Sequence of protein 2:
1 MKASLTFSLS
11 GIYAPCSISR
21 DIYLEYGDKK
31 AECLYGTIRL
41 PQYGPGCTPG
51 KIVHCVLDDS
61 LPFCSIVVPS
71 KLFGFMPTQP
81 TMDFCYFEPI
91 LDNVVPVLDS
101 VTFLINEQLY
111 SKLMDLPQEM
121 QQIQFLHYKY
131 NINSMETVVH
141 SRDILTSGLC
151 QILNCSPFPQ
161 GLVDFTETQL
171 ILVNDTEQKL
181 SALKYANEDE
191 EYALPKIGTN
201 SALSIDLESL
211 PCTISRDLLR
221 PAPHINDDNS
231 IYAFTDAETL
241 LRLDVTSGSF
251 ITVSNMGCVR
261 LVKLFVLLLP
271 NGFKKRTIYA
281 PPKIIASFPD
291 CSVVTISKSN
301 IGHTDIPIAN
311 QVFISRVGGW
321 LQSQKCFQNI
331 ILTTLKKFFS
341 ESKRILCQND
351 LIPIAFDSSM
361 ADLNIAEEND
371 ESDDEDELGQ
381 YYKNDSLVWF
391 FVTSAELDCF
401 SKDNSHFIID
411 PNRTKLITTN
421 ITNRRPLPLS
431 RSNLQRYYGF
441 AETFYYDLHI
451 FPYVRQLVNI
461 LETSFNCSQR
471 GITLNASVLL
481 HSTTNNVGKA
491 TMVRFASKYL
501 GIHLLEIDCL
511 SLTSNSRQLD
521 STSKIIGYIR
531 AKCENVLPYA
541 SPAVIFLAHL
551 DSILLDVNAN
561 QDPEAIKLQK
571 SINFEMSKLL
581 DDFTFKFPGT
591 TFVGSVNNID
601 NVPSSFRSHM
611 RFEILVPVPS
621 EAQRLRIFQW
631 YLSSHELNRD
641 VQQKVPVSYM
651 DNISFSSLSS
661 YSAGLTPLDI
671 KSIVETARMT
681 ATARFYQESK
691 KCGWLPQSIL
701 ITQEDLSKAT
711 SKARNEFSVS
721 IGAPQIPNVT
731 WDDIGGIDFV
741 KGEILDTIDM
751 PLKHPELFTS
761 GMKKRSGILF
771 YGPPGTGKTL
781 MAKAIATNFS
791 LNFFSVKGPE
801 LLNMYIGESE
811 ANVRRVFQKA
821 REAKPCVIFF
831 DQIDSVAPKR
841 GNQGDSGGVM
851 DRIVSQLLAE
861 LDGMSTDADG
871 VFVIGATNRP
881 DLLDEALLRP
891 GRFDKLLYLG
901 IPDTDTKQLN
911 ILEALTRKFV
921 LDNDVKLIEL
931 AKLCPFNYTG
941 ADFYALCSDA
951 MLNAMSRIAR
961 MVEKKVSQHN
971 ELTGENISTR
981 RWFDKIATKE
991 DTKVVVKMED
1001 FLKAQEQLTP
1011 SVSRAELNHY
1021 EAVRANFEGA

This data describes a binding interaction between two proteins.

Contacts between the two chains:
Residue N154 in protein 2 is in contact with residue Q767 in protein 1 (closest heavy-atom distance 3.4 Å).
Residue T463 in protein 2 interacts with residue L458 in protein 1 (closest heavy-atom distance 3.1 Å).
Residue P890 in protein 2 interacts with residue S803 in protein 1 (closest heavy-atom distance 3.1 Å).
Residue A476 in protein 2 contacts residue Y454 in protein 1 (closest heavy-atom distance 3.1 Å).
Residue R852 in protein 2 interacts with residue L568 in protein 1 (closest heavy-atom distance 3.5 Å).
Residue H754 in protein 2 contacts residue L729 in protein 1 (closest heavy-atom distance 3.5 Å).
Residue E885 in protein 2 is in contact with residue E808 in protein 1 (closest heavy-atom distance 2.9 Å).
Residue F758 in protein 2 contacts residue Y718 in protein 1 (closest heavy-atom distance 3.5 Å).
Residue D894 in protein 2 contacts residue K801 in protein 1 (closest heavy-atom distance 3.5 Å).
Residue I472 in protein 2 contacts residue Q420 in protein 1 (closest heavy-atom distance 3.3 Å).
Residue L757 in protein 2 is in contact with residue T785 in protein 1 (closest heavy-atom distance 3.2 Å).
Residue L153 in protein 2 interacts with residue V771 in protein 1 (closest heavy-atom distance 3.7 Å).
Residue S855 in protein 2 contacts residue S601 in protein 1 (closest heavy-atom distance 3.6 Å).
Residue M762 in protein 2 is in contact with residue K689 in protein 1 (closest heavy-atom distance 3.4 Å).
Residue K578 in protein 2 contacts residue T293 in protein 1 (closest heavy-atom distance 3.2 Å).
Residue P890 in protein 2 interacts with residue A711 in protein 1 (closest heavy-atom distance 3.6 Å).
Residue R840 in protein 2 interacts with residue E598 in protein 1 (closest heavy-atom distance 2.8 Å).
Residue K764 in protein 2 contacts residue Y718 in protein 1 (closest heavy-atom distance 3.5 Å).
Residue I599 in protein 2 interacts with residue R484 in protein 1 (closest heavy-atom distance 3.1 Å).
Residue T102 in protein 2 interacts with residue Q767 in protein 1 (closest heavy-atom distance 3.0 Å).
Residue S608 in protein 2 contacts residue I447 in protein 1 (closest heavy-atom distance 3.3 Å).
Residue K895 in protein 2 is in contact with residue E799 in protein 1 (closest heavy-atom distance 3.5 Å).
Residue E462 in protein 2 is in contact with residue L458 in protein 1 (closest heavy-atom distance 3.4 Å).
Residue S608 in protein 2 interacts with residue S481 in protein 1 (closest heavy-atom distance 3.6 Å).
Residue A1030 in protein 2 contacts residue T800 in protein 1 (closest heavy-atom distance 3.6 Å).
Residue D867 in protein 2 is in contact with residue E491 in protein 1 (closest heavy-atom distance 2.6 Å).
Residue E177 in protein 2 interacts with residue N743 in protein 1 (closest heavy-atom distance 3.6 Å).
Residue N459 in protein 2 interacts with residue E459 in protein 1 (closest heavy-atom distance 3.4 Å).
Residue N475 in protein 2 interacts with residue Y454 in protein 1 (closest heavy-atom distance 3.4 Å).
Residue I806 in protein 2 interacts with residue N569 in protein 1 (closest heavy-atom distance 3.2 Å).
Residue R765 in protein 2 is in contact with residue Y718 in protein 1 (closest heavy-atom distance 3.5 Å).
Residue I171 in protein 2 interacts with residue T764 in protein 1 (closest heavy-atom distance 3.5 Å).
Residue E119 in protein 2 interacts with residue N750 in protein 1 (closest heavy-atom distance 3.0 Å).
Residue F574 in protein 2 contacts residue E292 in protein 1 (closest heavy-atom distance 3.4 Å).
Residue Q856 in protein 2 interacts with residue G564 in protein 1 (closest heavy-atom distance 3.4 Å).
Residue N459 in protein 2 contacts residue L458 in protein 1 (closest heavy-atom distance 3.7 Å).
Residue E613 in protein 2 contacts residue T479 in protein 1 (closest heavy-atom distance 3.5 Å).
Residue L474 in protein 2 contacts residue Y454 in protein 1 (closest heavy-atom distance 2.3 Å).
Residue L172 in protein 2 contacts residue F747 in protein 1 (closest heavy-atom distance 3.0 Å).
Residue V173 in protein 2 contacts residue E745 in protein 1 (closest heavy-atom distance 3.4 Å).
Residue K567 in protein 2 is in contact with residue A329 in protein 1 (closest heavy-atom distance 2.7 Å).
Residue F612 in protein 2 interacts with residue Y454 in protein 1 (closest heavy-atom distance 3.4 Å).
Residue M864 in protein 2 is in contact with residue T489 in protein 1 (closest heavy-atom distance 3.1 Å).
Residue R611 in protein 2 interacts with residue I447 in protein 1 (closest heavy-atom distance 3.7 Å).
Residue K763 in protein 2 is in contact with residue Y718 in protein 1 (closest heavy-atom distance 3.0 Å).
Residue L757 in protein 2 is in contact with residue V725 in protein 1 (closest heavy-atom distance 3.5 Å).
Residue K567 in protein 2 contacts residue E292 in protein 1 (closest heavy-atom distance 3.6 Å).
Residue L757 in protein 2 contacts residue Y721 in protein 1 (closest heavy-atom distance 3.1 Å).
Residue R607 in protein 2 interacts with residue R484 in protein 1 (closest heavy-atom distance 3.2 Å).
Residue Q856 in protein 2 contacts residue P565 in protein 1 (closest heavy-atom distance 3.6 Å).
Residue N560 in protein 2 contacts residue F571 in protein 1 (closest heavy-atom distance 3.3 Å).
Residue V602 in protein 2 is in contact with residue R484 in protein 1 (closest heavy-atom distance 3.6 Å).
Residue D651 in protein 2 is in contact with residue V770 in protein 1 (closest heavy-atom distance 3.5 Å).
Residue L170 in protein 2 is in contact with residue I749 in protein 1 (closest heavy-atom distance 3.0 Å).
Residue Q169 in protein 2 is in contact with residue N750 in protein 1 (closest heavy-atom distance 3.2 Å).
Residue S865 in protein 2 is in contact with residue E491 in protein 1 (closest heavy-atom distance 2.8 Å).
Residue E808 in protein 2 contacts residue K570 in protein 1 (closest heavy-atom distance 3.3 Å).
Residue L474 in protein 2 interacts with residue F453 in protein 1 (closest heavy-atom distance 3.5 Å).
Residue N174 in protein 2 contacts residue E745 in protein 1 (closest heavy-atom distance 3.2 Å).
Residue Q169 in protein 2 contacts residue L760 in protein 1 (closest heavy-atom distance 3.3 Å).

Sequence of protein 1:
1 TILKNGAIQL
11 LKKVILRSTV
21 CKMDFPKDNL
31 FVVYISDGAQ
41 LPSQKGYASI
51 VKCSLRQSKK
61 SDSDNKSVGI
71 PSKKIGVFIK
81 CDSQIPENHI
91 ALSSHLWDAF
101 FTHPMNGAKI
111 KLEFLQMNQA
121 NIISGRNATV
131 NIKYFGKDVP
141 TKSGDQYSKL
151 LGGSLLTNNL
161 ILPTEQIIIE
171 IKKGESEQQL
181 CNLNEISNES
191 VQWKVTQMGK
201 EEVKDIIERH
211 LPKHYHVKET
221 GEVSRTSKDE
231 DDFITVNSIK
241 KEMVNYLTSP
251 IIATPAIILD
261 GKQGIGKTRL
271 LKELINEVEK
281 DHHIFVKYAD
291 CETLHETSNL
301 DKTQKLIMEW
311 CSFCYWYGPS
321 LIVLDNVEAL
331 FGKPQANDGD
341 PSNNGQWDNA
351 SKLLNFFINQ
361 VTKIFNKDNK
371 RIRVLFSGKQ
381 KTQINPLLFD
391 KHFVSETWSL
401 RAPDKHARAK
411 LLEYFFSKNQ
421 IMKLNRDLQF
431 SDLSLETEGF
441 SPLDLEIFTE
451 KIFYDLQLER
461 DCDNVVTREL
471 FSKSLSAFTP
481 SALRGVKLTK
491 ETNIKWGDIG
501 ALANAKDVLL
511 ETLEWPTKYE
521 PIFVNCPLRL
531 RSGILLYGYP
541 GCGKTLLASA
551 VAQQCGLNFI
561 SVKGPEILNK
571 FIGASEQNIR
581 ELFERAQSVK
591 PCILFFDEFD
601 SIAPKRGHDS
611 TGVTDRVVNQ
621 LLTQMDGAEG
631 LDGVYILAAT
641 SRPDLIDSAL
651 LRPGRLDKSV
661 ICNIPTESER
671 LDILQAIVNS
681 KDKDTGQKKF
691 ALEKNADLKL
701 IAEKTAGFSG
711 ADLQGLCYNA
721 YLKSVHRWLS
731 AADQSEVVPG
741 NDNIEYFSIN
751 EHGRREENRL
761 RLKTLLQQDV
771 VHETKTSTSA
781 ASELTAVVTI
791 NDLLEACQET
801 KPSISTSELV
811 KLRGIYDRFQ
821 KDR